This data describes a binding interaction between two proteins.

Sequence of chain A:
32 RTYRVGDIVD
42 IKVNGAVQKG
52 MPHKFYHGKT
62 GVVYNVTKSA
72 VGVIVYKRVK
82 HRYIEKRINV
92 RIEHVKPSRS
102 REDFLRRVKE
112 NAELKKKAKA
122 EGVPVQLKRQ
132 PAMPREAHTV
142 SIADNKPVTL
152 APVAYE

Sequence of chain B:
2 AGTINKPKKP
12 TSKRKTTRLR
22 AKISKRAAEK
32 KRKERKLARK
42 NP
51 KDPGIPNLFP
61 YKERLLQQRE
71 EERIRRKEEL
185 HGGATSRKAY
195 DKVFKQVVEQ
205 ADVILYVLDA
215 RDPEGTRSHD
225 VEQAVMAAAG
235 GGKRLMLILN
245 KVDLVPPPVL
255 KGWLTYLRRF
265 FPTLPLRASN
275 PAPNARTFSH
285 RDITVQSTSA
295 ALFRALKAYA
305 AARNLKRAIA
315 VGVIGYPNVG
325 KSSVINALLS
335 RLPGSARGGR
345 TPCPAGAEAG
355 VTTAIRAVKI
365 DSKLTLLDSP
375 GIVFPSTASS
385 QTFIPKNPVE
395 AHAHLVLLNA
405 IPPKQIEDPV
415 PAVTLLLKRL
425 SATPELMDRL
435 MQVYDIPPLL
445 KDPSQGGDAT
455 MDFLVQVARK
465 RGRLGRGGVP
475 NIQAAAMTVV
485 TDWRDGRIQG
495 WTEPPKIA

Residue-level contacts at the interface:
Residue L65 in chain B contacts residue Y156 in chain A (closest heavy-atom distance 4.1 Å).
Residue R73 in chain B is in contact with residue E157 in chain A (closest heavy-atom distance 3.2 Å).
Residue I55 in chain B contacts residue Y156 in chain A (closest heavy-atom distance 4.8 Å).
Residue R69 in chain B interacts with residue Y156 in chain A (closest heavy-atom distance 4.1 Å).
Residue R69 in chain B interacts with residue E157 in chain A (closest heavy-atom distance 3.2 Å).
Residue R76 in chain B is in contact with residue E157 in chain A (closest heavy-atom distance 3.8 Å).